Residue-level contacts at the interface:
Residue G271 in chain A is in contact with residue A22 in chain B (closest heavy-atom distance 3.7 Å).
Residue G271 in chain A interacts with residue H21 in chain B (closest heavy-atom distance 3.5 Å).
Residue F386 in chain A interacts with residue D17 in chain B (closest heavy-atom distance 3.5 Å).
Residue G271 in chain A contacts residue G23 in chain B (closest heavy-atom distance 4.9 Å).
Residue Y351 in chain A interacts with residue I20 in chain B (closest heavy-atom distance 3.5 Å).
Residue R337 in chain A contacts residue D17 in chain B (closest heavy-atom distance 2.7 Å).
Residue L214 in chain A is in contact with residue G19 in chain B (closest heavy-atom distance 3.3 Å).
Residue A255 in chain A interacts with residue A22 in chain B (closest heavy-atom distance 4.7 Å).
Residue A297 in chain A is in contact with residue I20 in chain B (closest heavy-atom distance 3.7 Å).
Residue L214 in chain A interacts with residue H21 in chain B (closest heavy-atom distance 4.6 Å).
Residue L335 in chain A contacts residue I20 in chain B (closest heavy-atom distance 3.9 Å).
Residue R384 in chain A contacts residue S14 in chain B (closest heavy-atom distance 3.9 Å).
Residue N257 in chain A contacts residue G19 in chain B (closest heavy-atom distance 4.2 Å).
Residue Y134 in chain A contacts residue L16 in chain B (closest heavy-atom distance 4.0 Å).
Residue A254 in chain A is in contact with residue G23 in chain B (closest heavy-atom distance 4.0 Å).
Residue R384 in chain A is in contact with residue L16 in chain B (closest heavy-atom distance 3.8 Å).
Residue A254 in chain A contacts residue A22 in chain B (closest heavy-atom distance 4.6 Å).
Residue Y351 in chain A interacts with residue D17 in chain B (closest heavy-atom distance 2.5 Å).
Residue H400 in chain A is in contact with residue L16 in chain B (closest heavy-atom distance 4.4 Å).
Residue K228 in chain A is in contact with residue H21 in chain B (closest heavy-atom distance 3.7 Å).
Residue Y351 in chain A is in contact with residue S14 in chain B (closest heavy-atom distance 4.8 Å).
Residue Y134 in chain A contacts residue G19 in chain B (closest heavy-atom distance 3.9 Å).
Residue F386 in chain A is in contact with residue L16 in chain B (closest heavy-atom distance 4.8 Å).
Residue A255 in chain A interacts with residue H21 in chain B (closest heavy-atom distance 3.7 Å).
Residue N257 in chain A is in contact with residue I20 in chain B (closest heavy-atom distance 3.2 Å).
Residue N257 in chain A contacts residue H21 in chain B (closest heavy-atom distance 2.9 Å).
Residue R384 in chain A interacts with residue D17 in chain B (closest heavy-atom distance 3.8 Å).
Residue L174 in chain A interacts with residue G19 in chain B (closest heavy-atom distance 3.9 Å).
Residue R337 in chain A interacts with residue G19 in chain B (closest heavy-atom distance 3.5 Å).
Residue L214 in chain A contacts residue I20 in chain B (closest heavy-atom distance 4.5 Å).
Residue R337 in chain A is in contact with residue I20 in chain B (closest heavy-atom distance 3.6 Å).
Residue R148 in chain A interacts with residue L16 in chain B (closest heavy-atom distance 3.3 Å).
Residue R230 in chain A is in contact with residue G23 in chain B (closest heavy-atom distance 4.5 Å).
Residue Y134 in chain A is in contact with residue D17 in chain B (closest heavy-atom distance 3.3 Å).

Sequence of chain B:
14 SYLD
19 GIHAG

These two protein chains interact to form a complex.

Sequence of chain A:
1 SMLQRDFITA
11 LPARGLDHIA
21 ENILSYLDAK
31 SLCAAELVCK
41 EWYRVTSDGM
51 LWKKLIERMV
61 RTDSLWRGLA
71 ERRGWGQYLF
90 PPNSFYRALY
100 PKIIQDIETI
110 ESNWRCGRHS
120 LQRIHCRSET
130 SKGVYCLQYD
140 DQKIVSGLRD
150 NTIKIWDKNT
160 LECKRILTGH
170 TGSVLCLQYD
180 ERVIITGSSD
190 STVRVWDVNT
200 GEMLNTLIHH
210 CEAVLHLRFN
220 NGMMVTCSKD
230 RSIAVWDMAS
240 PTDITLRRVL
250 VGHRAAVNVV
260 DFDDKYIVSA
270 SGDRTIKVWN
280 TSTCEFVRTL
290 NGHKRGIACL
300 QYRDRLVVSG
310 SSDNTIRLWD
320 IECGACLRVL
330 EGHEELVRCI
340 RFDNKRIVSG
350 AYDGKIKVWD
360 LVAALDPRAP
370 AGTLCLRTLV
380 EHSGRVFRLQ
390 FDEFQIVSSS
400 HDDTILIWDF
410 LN